This data describes a binding interaction between two proteins.

Interface contacts:
Residue P12 in chain B interacts with residue T14 in chain A (closest heavy-atom distance 4.4 Å).
Residue T14 in chain B is in contact with residue P12 in chain A (closest heavy-atom distance 4.4 Å).
Residue T14 in chain B contacts residue T14 in chain A (closest heavy-atom distance 3.0 Å).
Residue T14 in chain B is in contact with residue T13 in chain A (closest heavy-atom distance 3.3 Å).
Residue T14 in chain B is in contact with residue E15 in chain A (closest heavy-atom distance 4.7 Å).
Residue T13 in chain B interacts with residue T14 in chain A (closest heavy-atom distance 3.6 Å).
Residue E15 in chain B is in contact with residue T14 in chain A (closest heavy-atom distance 3.8 Å).

Sequence of chain B:
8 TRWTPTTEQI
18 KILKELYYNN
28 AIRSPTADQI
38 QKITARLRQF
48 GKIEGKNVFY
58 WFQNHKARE

Sequence of chain A:
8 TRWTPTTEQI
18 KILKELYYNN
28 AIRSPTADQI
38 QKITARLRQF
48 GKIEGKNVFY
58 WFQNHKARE